Sequence of chain A:
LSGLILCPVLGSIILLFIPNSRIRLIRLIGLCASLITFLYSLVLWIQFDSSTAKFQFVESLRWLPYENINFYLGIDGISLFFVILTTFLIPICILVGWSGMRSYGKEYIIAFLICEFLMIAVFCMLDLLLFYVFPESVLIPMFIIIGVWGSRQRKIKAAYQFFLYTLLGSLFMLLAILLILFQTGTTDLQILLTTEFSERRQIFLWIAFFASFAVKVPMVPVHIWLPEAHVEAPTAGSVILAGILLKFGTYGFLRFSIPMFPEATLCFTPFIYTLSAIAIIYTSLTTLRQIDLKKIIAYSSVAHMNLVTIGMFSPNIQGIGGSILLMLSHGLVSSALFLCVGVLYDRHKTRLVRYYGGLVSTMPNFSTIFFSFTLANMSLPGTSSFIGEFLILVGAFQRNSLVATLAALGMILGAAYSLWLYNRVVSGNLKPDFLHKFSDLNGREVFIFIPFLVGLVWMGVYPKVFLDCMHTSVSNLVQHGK

This data describes a binding interaction between two proteins.

Interface contacts:
Residue F28 in chain A interacts with residue M18 in chain B (closest heavy-atom distance 3.9 Å).
Residue P76 in chain A contacts residue V54 in chain B (closest heavy-atom distance 4.3 Å).
Residue L27 in chain A is in contact with residue M18 in chain B (closest heavy-atom distance 4.8 Å).
Residue I24 in chain A contacts residue L11 in chain B (closest heavy-atom distance 3.4 Å).
Residue R73 in chain A is in contact with residue V50 in chain B (closest heavy-atom distance 3.6 Å).
Residue P76 in chain A interacts with residue K57 in chain B (closest heavy-atom distance 4.8 Å).
Residue F28 in chain A contacts residue L14 in chain B (closest heavy-atom distance 3.1 Å).
Residue R73 in chain A is in contact with residue V54 in chain B (closest heavy-atom distance 4.5 Å).
Residue F28 in chain A interacts with residue L11 in chain B (closest heavy-atom distance 3.2 Å).
Residue Y77 in chain A is in contact with residue K57 in chain B (closest heavy-atom distance 2.9 Å).
Residue P30 in chain A contacts residue Y28 in chain B (closest heavy-atom distance 4.6 Å).
Residue F28 in chain A interacts with residue G15 in chain B (closest heavy-atom distance 4.2 Å).

Sequence of chain B:
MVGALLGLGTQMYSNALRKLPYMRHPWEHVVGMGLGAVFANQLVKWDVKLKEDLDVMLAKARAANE